Residue-level contacts at the interface:
Residue S79 in the first protein is in contact with residue K11 in the second protein (closest heavy-atom distance 3.6 Å).
Residue I103 in the first protein interacts with residue F17 in the second protein (closest heavy-atom distance 3.9 Å).
Residue N85 in the first protein is in contact with residue G8 in the second protein (closest heavy-atom distance 3.5 Å).
Residue H76 in the first protein contacts residue V15 in the second protein (closest heavy-atom distance 3.4 Å).
Residue N84 in the first protein contacts residue K6 in the second protein (closest heavy-atom distance 3.9 Å).
Residue C81 in the first protein interacts with residue K11 in the second protein (closest heavy-atom distance 4.9 Å).
Residue W83 in the first protein contacts residue M9 in the second protein (closest heavy-atom distance 4.8 Å).
Residue Y82 in the first protein interacts with residue L7 in the second protein (closest heavy-atom distance 3.6 Å).
Residue C81 in the first protein contacts residue G8 in the second protein (closest heavy-atom distance 3.9 Å).
Residue Y101 in the first protein contacts residue F17 in the second protein (closest heavy-atom distance 3.4 Å).
Residue W95 in the first protein contacts residue F17 in the second protein (closest heavy-atom distance 4.2 Å).
Residue A78 in the first protein is in contact with residue I12 in the second protein (closest heavy-atom distance 4.7 Å).
Residue N85 in the first protein interacts with residue K6 in the second protein (closest heavy-atom distance 4.5 Å).
Residue N71 in the first protein contacts residue R20 in the second protein (closest heavy-atom distance 4.9 Å).
Residue C81 in the first protein contacts residue M9 in the second protein (closest heavy-atom distance 3.2 Å).
Residue S79 in the first protein contacts residue T13 in the second protein (closest heavy-atom distance 3.0 Å).
Residue R94 in the first protein interacts with residue F17 in the second protein (closest heavy-atom distance 3.0 Å).
Residue A78 in the first protein is in contact with residue Q14 in the second protein (closest heavy-atom distance 4.0 Å).
Residue W83 in the first protein interacts with residue G8 in the second protein (closest heavy-atom distance 2.8 Å).
Residue L75 in the first protein interacts with residue P18 in the second protein (closest heavy-atom distance 5.0 Å).
Residue T92 in the first protein is in contact with residue V15 in the second protein (closest heavy-atom distance 4.2 Å).
Residue S79 in the first protein is in contact with residue I12 in the second protein (closest heavy-atom distance 3.4 Å).
Residue G74 in the first protein contacts residue P19 in the second protein (closest heavy-atom distance 3.4 Å).
Residue G72 in the first protein interacts with residue R20 in the second protein (closest heavy-atom distance 3.3 Å).
Residue I103 in the first protein interacts with residue V15 in the second protein (closest heavy-atom distance 3.9 Å).
Residue Y82 in the first protein is in contact with residue M9 in the second protein (closest heavy-atom distance 3.4 Å).
Residue C102 in the first protein contacts residue F17 in the second protein (closest heavy-atom distance 4.7 Å).
Residue Y82 in the first protein contacts residue G8 in the second protein (closest heavy-atom distance 3.5 Å).
Residue R94 in the first protein is in contact with residue V15 in the second protein (closest heavy-atom distance 3.6 Å).
Residue E96 in the first protein contacts residue F17 in the second protein (closest heavy-atom distance 4.2 Å).
Residue W83 in the first protein contacts residue K6 in the second protein (closest heavy-atom distance 4.2 Å).
Residue N85 in the first protein contacts residue M9 in the second protein (closest heavy-atom distance 3.1 Å).
Residue W83 in the first protein interacts with residue L7 in the second protein (closest heavy-atom distance 3.1 Å).
Residue S80 in the first protein is in contact with residue I12 in the second protein (closest heavy-atom distance 3.3 Å).
Residue A73 in the first protein contacts residue P18 in the second protein (closest heavy-atom distance 4.3 Å).
Residue L75 in the first protein is in contact with residue F17 in the second protein (closest heavy-atom distance 2.8 Å).
Residue G74 in the first protein contacts residue P18 in the second protein (closest heavy-atom distance 4.3 Å).
Residue R94 in the first protein contacts residue D16 in the second protein (closest heavy-atom distance 3.4 Å).
Residue G72 in the first protein is in contact with residue P19 in the second protein (closest heavy-atom distance 3.4 Å).
Residue T77 in the first protein interacts with residue V15 in the second protein (closest heavy-atom distance 3.0 Å).
Residue A73 in the first protein is in contact with residue F17 in the second protein (closest heavy-atom distance 4.2 Å).
Residue L75 in the first protein contacts residue D16 in the second protein (closest heavy-atom distance 3.7 Å).
Residue A73 in the first protein is in contact with residue P19 in the second protein (closest heavy-atom distance 4.3 Å).
Residue T92 in the first protein contacts residue T13 in the second protein (closest heavy-atom distance 4.0 Å).
Residue S80 in the first protein contacts residue K11 in the second protein (closest heavy-atom distance 2.9 Å).
Residue G72 in the first protein interacts with residue P18 in the second protein (closest heavy-atom distance 5.0 Å).
Residue N85 in the first protein is in contact with residue A10 in the second protein (closest heavy-atom distance 4.0 Å).
Residue T77 in the first protein contacts residue Q14 in the second protein (closest heavy-atom distance 3.3 Å).
Residue A78 in the first protein is in contact with residue T13 in the second protein (closest heavy-atom distance 3.3 Å).
Residue N84 in the first protein is in contact with residue L7 in the second protein (closest heavy-atom distance 3.5 Å).
Residue W83 in the first protein contacts residue A10 in the second protein (closest heavy-atom distance 3.6 Å).
Residue H76 in the first protein is in contact with residue D16 in the second protein (closest heavy-atom distance 3.9 Å).
Residue G74 in the first protein interacts with residue F17 in the second protein (closest heavy-atom distance 3.4 Å).
Residue T77 in the first protein contacts residue T13 in the second protein (closest heavy-atom distance 4.2 Å).
Residue C81 in the first protein interacts with residue A10 in the second protein (closest heavy-atom distance 3.2 Å).
Residue S80 in the first protein is in contact with residue A10 in the second protein (closest heavy-atom distance 3.3 Å).
Residue H76 in the first protein is in contact with residue Q14 in the second protein (closest heavy-atom distance 3.2 Å).
Residue L75 in the first protein contacts residue V15 in the second protein (closest heavy-atom distance 4.2 Å).

Sequence of the second protein:
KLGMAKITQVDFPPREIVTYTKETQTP

The following describes two proteins that form a bound complex.

Sequence of the first protein:
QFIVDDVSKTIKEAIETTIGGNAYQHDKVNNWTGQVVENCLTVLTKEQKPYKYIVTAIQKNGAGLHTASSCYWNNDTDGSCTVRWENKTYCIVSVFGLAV